Contacts between the two chains:
Residue E115 in protein 1 interacts with residue S113 in protein 2 (closest heavy-atom distance 4.6 Å).
Residue I111 in protein 1 interacts with residue Q109 in protein 2 (closest heavy-atom distance 4.3 Å).
Residue V146 in protein 1 is in contact with residue L145 in protein 2 (closest heavy-atom distance 4.4 Å).
Residue F83 in protein 1 is in contact with residue E85 in protein 2 (closest heavy-atom distance 4.2 Å).
Residue C135 in protein 1 is in contact with residue L131 in protein 2 (closest heavy-atom distance 3.6 Å).
Residue V139 in protein 1 interacts with residue M138 in protein 2 (closest heavy-atom distance 3.4 Å).
Residue R151 in protein 1 contacts residue L144 in protein 2 (closest heavy-atom distance 3.3 Å).
Residue R151 in protein 1 is in contact with residue L145 in protein 2 (closest heavy-atom distance 4.2 Å).
Residue L145 in protein 1 is in contact with residue Y142 in protein 2 (closest heavy-atom distance 4.1 Å).
Residue T149 in protein 1 interacts with residue L145 in protein 2 (closest heavy-atom distance 4.8 Å).
Residue Y122 in protein 1 is in contact with residue N116 in protein 2 (closest heavy-atom distance 3.4 Å).
Residue I111 in protein 1 contacts residue S106 in protein 2 (closest heavy-atom distance 4.1 Å).
Residue G150 in protein 1 is in contact with residue L145 in protein 2 (closest heavy-atom distance 4.0 Å).
Residue V97 in protein 1 is in contact with residue V96 in protein 2 (closest heavy-atom distance 4.9 Å).
Residue A152 in protein 1 interacts with residue L145 in protein 2 (closest heavy-atom distance 4.7 Å).
Residue A94 in protein 1 is in contact with residue Q88 in protein 2 (closest heavy-atom distance 4.8 Å).
Residue D143 in protein 1 is in contact with residue M138 in protein 2 (closest heavy-atom distance 4.8 Å).
Residue Q100 in protein 1 is in contact with residue Q99 in protein 2 (closest heavy-atom distance 5.0 Å).
Residue E108 in protein 1 contacts residue Q99 in protein 2 (closest heavy-atom distance 4.8 Å).
Residue Y122 in protein 1 interacts with residue G117 in protein 2 (closest heavy-atom distance 4.4 Å).
Residue Y122 in protein 1 contacts residue S113 in protein 2 (closest heavy-atom distance 3.2 Å).
Residue L90 in protein 1 interacts with residue E85 in protein 2 (closest heavy-atom distance 3.6 Å).
Residue Y122 in protein 1 interacts with residue L114 in protein 2 (closest heavy-atom distance 4.8 Å).
Residue N132 in protein 1 contacts residue L131 in protein 2 (closest heavy-atom distance 3.2 Å).
Residue V87 in protein 1 is in contact with residue E85 in protein 2 (closest heavy-atom distance 3.4 Å).
Residue M138 in protein 1 contacts residue M138 in protein 2 (closest heavy-atom distance 4.2 Å).
Residue S104 in protein 1 contacts residue Q99 in protein 2 (closest heavy-atom distance 3.7 Å).
Residue V146 in protein 1 interacts with residue K141 in protein 2 (closest heavy-atom distance 4.8 Å).
Residue V139 in protein 1 is in contact with residue C135 in protein 2 (closest heavy-atom distance 4.0 Å).
Residue V139 in protein 1 is in contact with residue V134 in protein 2 (closest heavy-atom distance 4.2 Å).
Residue L131 in protein 1 interacts with residue L131 in protein 2 (closest heavy-atom distance 4.0 Å).
Residue V86 in protein 1 is in contact with residue E85 in protein 2 (closest heavy-atom distance 4.1 Å).
Residue T153 in protein 1 contacts residue L145 in protein 2 (closest heavy-atom distance 3.2 Å).
Residue V146 in protein 1 is in contact with residue Y142 in protein 2 (closest heavy-atom distance 3.7 Å).
Residue D143 in protein 1 interacts with residue K141 in protein 2 (closest heavy-atom distance 4.3 Å).
Residue E108 in protein 1 contacts residue I102 in protein 2 (closest heavy-atom distance 3.6 Å).
Residue I128 in protein 1 contacts residue T127 in protein 2 (closest heavy-atom distance 4.5 Å).
Residue V97 in protein 1 is in contact with residue S92 in protein 2 (closest heavy-atom distance 4.3 Å).
Residue I128 in protein 1 is in contact with residue I128 in protein 2 (closest heavy-atom distance 3.5 Å).
Residue Y142 in protein 1 contacts residue Y142 in protein 2 (closest heavy-atom distance 3.6 Å).
Residue A125 in protein 1 contacts residue M124 in protein 2 (closest heavy-atom distance 3.8 Å).
Residue L90 in protein 1 interacts with residue T89 in protein 2 (closest heavy-atom distance 3.9 Å).
Residue T155 in protein 1 contacts residue L145 in protein 2 (closest heavy-atom distance 5.0 Å).
Residue L131 in protein 1 is in contact with residue I128 in protein 2 (closest heavy-atom distance 4.9 Å).
Residue T155 in protein 1 interacts with residue V146 in protein 2 (closest heavy-atom distance 4.8 Å).
Residue V97 in protein 1 contacts residue T95 in protein 2 (closest heavy-atom distance 4.3 Å).
Residue Y142 in protein 1 interacts with residue M138 in protein 2 (closest heavy-atom distance 4.0 Å).
Residue I128 in protein 1 is in contact with residue M124 in protein 2 (closest heavy-atom distance 3.5 Å).

Sequence of protein 2:
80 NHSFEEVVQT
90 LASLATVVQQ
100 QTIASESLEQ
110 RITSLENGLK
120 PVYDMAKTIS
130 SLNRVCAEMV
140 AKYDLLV

The following describes two proteins that form a bound complex.

Sequence of protein 1:
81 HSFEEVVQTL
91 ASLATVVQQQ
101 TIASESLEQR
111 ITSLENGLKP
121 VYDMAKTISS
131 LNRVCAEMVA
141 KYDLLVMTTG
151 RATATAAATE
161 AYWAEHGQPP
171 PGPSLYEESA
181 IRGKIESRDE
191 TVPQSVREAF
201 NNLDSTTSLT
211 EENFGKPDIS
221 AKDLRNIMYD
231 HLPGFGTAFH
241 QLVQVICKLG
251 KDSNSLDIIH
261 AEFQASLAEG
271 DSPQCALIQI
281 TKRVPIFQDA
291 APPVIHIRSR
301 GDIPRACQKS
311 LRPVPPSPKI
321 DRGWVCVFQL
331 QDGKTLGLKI